Interface contacts:
Residue K332 in protein 1 interacts with residue T70 in protein 2 (closest heavy-atom distance 4.4 Å).
Residue S38 in protein 1 interacts with residue T69 in protein 2 (closest heavy-atom distance 4.7 Å).
Residue Y335 in protein 1 is in contact with residue N62 in protein 2 (closest heavy-atom distance 4.6 Å).
Residue Y335 in protein 1 interacts with residue L65 in protein 2 (closest heavy-atom distance 3.6 Å).
Residue Q340 in protein 1 is in contact with residue L65 in protein 2 (closest heavy-atom distance 3.5 Å).
Residue Y335 in protein 1 is in contact with residue T69 in protein 2 (closest heavy-atom distance 3.6 Å).
Residue L39 in protein 1 contacts residue T70 in protein 2 (closest heavy-atom distance 4.8 Å).
Residue K332 in protein 1 is in contact with residue Y66 in protein 2 (closest heavy-atom distance 3.6 Å).
Residue L39 in protein 1 is in contact with residue T69 in protein 2 (closest heavy-atom distance 3.7 Å).
Residue Y335 in protein 1 interacts with residue Y66 in protein 2 (closest heavy-atom distance 3.5 Å).
Residue T35 in protein 1 interacts with residue T70 in protein 2 (closest heavy-atom distance 4.9 Å).

Sequence of protein 2:
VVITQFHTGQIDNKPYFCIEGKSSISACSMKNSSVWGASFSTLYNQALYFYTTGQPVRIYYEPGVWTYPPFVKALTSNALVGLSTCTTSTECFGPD

Sequence of protein 1:
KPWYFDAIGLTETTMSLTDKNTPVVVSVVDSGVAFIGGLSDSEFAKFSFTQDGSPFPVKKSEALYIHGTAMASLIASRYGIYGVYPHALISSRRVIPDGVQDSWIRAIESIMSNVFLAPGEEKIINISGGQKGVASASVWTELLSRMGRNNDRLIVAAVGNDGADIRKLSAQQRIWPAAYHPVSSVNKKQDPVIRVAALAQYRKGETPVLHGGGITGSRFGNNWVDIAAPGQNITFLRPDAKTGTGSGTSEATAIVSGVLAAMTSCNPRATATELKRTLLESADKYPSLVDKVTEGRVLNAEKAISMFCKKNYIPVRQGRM

These two protein chains interact to form a complex.